Interface contacts:
Residue G498 in protein 2 interacts with residue S546 in protein 1 (closest heavy-atom distance 3.2 Å).
Residue S497 in protein 2 is in contact with residue S546 in protein 1 (closest heavy-atom distance 4.4 Å).
Residue D634 in protein 2 contacts residue E542 in protein 1 (closest heavy-atom distance 4.3 Å).
Residue S497 in protein 2 interacts with residue Q550 in protein 1 (closest heavy-atom distance 4.3 Å).
Residue I495 in protein 2 interacts with residue E542 in protein 1 (closest heavy-atom distance 3.6 Å).

These two protein chains interact to form a complex.

Sequence of protein 1:
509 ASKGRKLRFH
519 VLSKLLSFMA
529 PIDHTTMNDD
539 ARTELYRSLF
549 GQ

Sequence of protein 2:
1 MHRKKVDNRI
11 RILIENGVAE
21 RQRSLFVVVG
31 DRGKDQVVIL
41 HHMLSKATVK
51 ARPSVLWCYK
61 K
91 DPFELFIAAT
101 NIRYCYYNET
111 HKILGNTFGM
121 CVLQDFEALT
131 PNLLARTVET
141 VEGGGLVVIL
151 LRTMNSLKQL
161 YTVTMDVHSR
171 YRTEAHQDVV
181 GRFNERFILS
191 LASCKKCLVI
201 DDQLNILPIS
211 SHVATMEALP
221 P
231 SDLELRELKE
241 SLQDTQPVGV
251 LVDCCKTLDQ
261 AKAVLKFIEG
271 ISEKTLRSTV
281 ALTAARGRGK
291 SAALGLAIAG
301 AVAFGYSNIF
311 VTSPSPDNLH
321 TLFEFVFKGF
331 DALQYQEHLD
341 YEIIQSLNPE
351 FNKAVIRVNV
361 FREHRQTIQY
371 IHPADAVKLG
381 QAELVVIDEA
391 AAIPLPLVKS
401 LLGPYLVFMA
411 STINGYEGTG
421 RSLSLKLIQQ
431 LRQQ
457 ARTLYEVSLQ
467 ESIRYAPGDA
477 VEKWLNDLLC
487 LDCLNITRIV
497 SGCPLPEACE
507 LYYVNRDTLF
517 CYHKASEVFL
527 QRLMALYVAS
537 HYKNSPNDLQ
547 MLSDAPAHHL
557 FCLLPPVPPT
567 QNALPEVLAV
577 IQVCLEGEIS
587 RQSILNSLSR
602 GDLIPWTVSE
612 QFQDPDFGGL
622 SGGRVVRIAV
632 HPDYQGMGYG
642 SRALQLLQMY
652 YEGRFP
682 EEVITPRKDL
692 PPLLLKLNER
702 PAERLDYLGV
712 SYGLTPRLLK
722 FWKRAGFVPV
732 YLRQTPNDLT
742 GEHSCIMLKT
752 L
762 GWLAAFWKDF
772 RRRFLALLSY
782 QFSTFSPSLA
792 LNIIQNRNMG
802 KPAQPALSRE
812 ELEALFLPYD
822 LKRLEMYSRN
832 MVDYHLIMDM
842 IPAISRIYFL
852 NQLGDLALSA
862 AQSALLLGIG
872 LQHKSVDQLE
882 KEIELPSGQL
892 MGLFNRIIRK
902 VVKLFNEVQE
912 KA